The following describes two proteins that form a bound complex.

Sequence of protein 2:
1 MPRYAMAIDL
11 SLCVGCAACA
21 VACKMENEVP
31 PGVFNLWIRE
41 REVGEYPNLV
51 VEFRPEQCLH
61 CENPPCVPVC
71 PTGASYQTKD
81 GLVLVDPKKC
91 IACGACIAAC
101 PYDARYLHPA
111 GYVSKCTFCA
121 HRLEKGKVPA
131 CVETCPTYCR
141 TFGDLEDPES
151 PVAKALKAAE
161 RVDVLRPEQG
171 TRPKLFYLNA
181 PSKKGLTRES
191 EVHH

Interface contacts:
Residue Y5 in protein 1 interacts with residue G15 in protein 2 (closest heavy-atom distance 3.1 Å).
Residue V137 in protein 1 interacts with residue V69 in protein 2 (closest heavy-atom distance 3.6 Å).
Residue N140 in protein 1 interacts with residue A98 in protein 2 (closest heavy-atom distance 2.9 Å).
Residue F13 in protein 1 contacts residue I97 in protein 2 (closest heavy-atom distance 3.4 Å).
Residue W78 in protein 1 is in contact with residue K89 in protein 2 (closest heavy-atom distance 3.5 Å).
Residue N140 in protein 1 contacts residue P101 in protein 2 (closest heavy-atom distance 3.5 Å).
Residue N140 in protein 1 is in contact with residue C100 in protein 2 (closest heavy-atom distance 2.9 Å).
Residue Y5 in protein 1 contacts residue I38 in protein 2 (closest heavy-atom distance 3.0 Å).
Residue S82 in protein 1 contacts residue T72 in protein 2 (closest heavy-atom distance 3.2 Å).
Residue H84 in protein 1 is in contact with residue G73 in protein 2 (closest heavy-atom distance 3.5 Å).
Residue P69 in protein 1 interacts with residue L107 in protein 2 (closest heavy-atom distance 3.5 Å).
Residue N140 in protein 1 contacts residue Q169 in protein 2 (closest heavy-atom distance 3.6 Å).
Residue L79 in protein 1 contacts residue P71 in protein 2 (closest heavy-atom distance 3.4 Å).
Residue G252 in protein 1 contacts residue S190 in protein 2 (closest heavy-atom distance 2.6 Å).
Residue L7 in protein 1 interacts with residue W37 in protein 2 (closest heavy-atom distance 3.6 Å).
Residue N138 in protein 1 contacts residue A99 in protein 2 (closest heavy-atom distance 3.0 Å).
Residue T75 in protein 1 interacts with residue I91 in protein 2 (closest heavy-atom distance 3.5 Å).
Residue R141 in protein 1 contacts residue I97 in protein 2 (closest heavy-atom distance 3.0 Å).
Residue P8 in protein 1 contacts residue W37 in protein 2 (closest heavy-atom distance 3.5 Å).
Residue R73 in protein 1 interacts with residue Y112 in protein 2 (closest heavy-atom distance 3.4 Å).
Residue N140 in protein 1 is in contact with residue A99 in protein 2 (closest heavy-atom distance 3.5 Å).
Residue Q249 in protein 1 contacts residue R166 in protein 2 (closest heavy-atom distance 2.6 Å).
Residue W14 in protein 1 contacts residue C93 in protein 2 (closest heavy-atom distance 2.5 Å).
Residue G6 in protein 1 contacts residue F34 in protein 2 (closest heavy-atom distance 3.6 Å).
Residue S87 in protein 1 interacts with residue C70 in protein 2 (closest heavy-atom distance 3.5 Å).
Residue T75 in protein 1 is in contact with residue C90 in protein 2 (closest heavy-atom distance 2.7 Å).
Residue A2 in protein 1 interacts with residue R41 in protein 2 (closest heavy-atom distance 3.6 Å).
Residue N9 in protein 1 is in contact with residue D103 in protein 2 (closest heavy-atom distance 3.1 Å).
Residue R141 in protein 1 is in contact with residue A98 in protein 2 (closest heavy-atom distance 2.9 Å).
Residue A70 in protein 1 contacts residue G111 in protein 2 (closest heavy-atom distance 3.5 Å).
Residue N9 in protein 1 interacts with residue R105 in protein 2 (closest heavy-atom distance 3.3 Å).
Residue S87 in protein 1 interacts with residue P71 in protein 2 (closest heavy-atom distance 3.3 Å).
Residue L139 in protein 1 interacts with residue Q169 in protein 2 (closest heavy-atom distance 3.4 Å).
Residue F4 in protein 1 contacts residue I38 in protein 2 (closest heavy-atom distance 3.1 Å).
Residue Q249 in protein 1 interacts with residue D103 in protein 2 (closest heavy-atom distance 3.0 Å).
Residue W90 in protein 1 interacts with residue P71 in protein 2 (closest heavy-atom distance 3.1 Å).
Residue H84 in protein 1 contacts residue T72 in protein 2 (closest heavy-atom distance 3.3 Å).
Residue T75 in protein 1 contacts residue K88 in protein 2 (closest heavy-atom distance 2.5 Å).
Residue R73 in protein 1 interacts with residue P87 in protein 2 (closest heavy-atom distance 2.8 Å).
Residue E3 in protein 1 contacts residue R39 in protein 2 (closest heavy-atom distance 3.5 Å).
Residue T86 in protein 1 interacts with residue P68 in protein 2 (closest heavy-atom distance 2.7 Å).
Residue A10 in protein 1 contacts residue D103 in protein 2 (closest heavy-atom distance 3.3 Å).
Residue W78 in protein 1 interacts with residue K88 in protein 2 (closest heavy-atom distance 3.6 Å).
Residue H84 in protein 1 contacts residue P71 in protein 2 (closest heavy-atom distance 2.8 Å).
Residue Y5 in protein 1 is in contact with residue W37 in protein 2 (closest heavy-atom distance 3.5 Å).
Residue L7 in protein 1 contacts residue F34 in protein 2 (closest heavy-atom distance 3.4 Å).
Residue Q249 in protein 1 interacts with residue P101 in protein 2 (closest heavy-atom distance 3.4 Å).
Residue A70 in protein 1 contacts residue I91 in protein 2 (closest heavy-atom distance 3.5 Å).
Residue A2 in protein 1 interacts with residue E40 in protein 2 (closest heavy-atom distance 3.4 Å).
Residue N140 in protein 1 contacts residue R166 in protein 2 (closest heavy-atom distance 3.4 Å).
Residue S87 in protein 1 contacts residue P68 in protein 2 (closest heavy-atom distance 3.5 Å).
Residue S87 in protein 1 interacts with residue V69 in protein 2 (closest heavy-atom distance 2.9 Å).
Residue R73 in protein 1 interacts with residue G111 in protein 2 (closest heavy-atom distance 2.9 Å).
Residue N138 in protein 1 is in contact with residue A98 in protein 2 (closest heavy-atom distance 3.3 Å).
Residue R73 in protein 1 is in contact with residue C90 in protein 2 (closest heavy-atom distance 2.8 Å).
Residue S68 in protein 1 interacts with residue I91 in protein 2 (closest heavy-atom distance 2.9 Å).
Residue E3 in protein 1 interacts with residue E40 in protein 2 (closest heavy-atom distance 2.8 Å).
Residue N9 in protein 1 contacts residue F34 in protein 2 (closest heavy-atom distance 2.8 Å).
Residue G252 in protein 1 is in contact with residue E189 in protein 2 (closest heavy-atom distance 3.1 Å).
Residue Q249 in protein 1 interacts with residue C100 in protein 2 (closest heavy-atom distance 3.2 Å).

Sequence of protein 1:
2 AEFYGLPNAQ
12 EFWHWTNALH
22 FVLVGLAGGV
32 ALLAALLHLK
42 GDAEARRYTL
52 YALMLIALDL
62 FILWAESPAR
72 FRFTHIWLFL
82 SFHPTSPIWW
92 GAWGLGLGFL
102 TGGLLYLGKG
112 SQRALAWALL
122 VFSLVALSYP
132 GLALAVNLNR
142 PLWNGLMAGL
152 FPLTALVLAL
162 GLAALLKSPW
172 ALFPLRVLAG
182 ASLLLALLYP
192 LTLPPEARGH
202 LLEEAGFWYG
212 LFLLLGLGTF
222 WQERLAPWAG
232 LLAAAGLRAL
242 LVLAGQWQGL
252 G